Interface contacts:
Residue R81 in protein 2 contacts residue F57 in protein 1 (closest heavy-atom distance 3.2 Å).
Residue A67 in protein 2 interacts with residue C53 in protein 1 (closest heavy-atom distance 4.9 Å).
Residue V74 in protein 2 interacts with residue T56 in protein 1 (closest heavy-atom distance 4.5 Å).
Residue R81 in protein 2 contacts residue I59 in protein 1 (closest heavy-atom distance 2.9 Å).
Residue Q91 in protein 2 contacts residue I59 in protein 1 (closest heavy-atom distance 4.4 Å).
Residue L71 in protein 2 is in contact with residue C53 in protein 1 (closest heavy-atom distance 3.9 Å).
Residue V74 in protein 2 is in contact with residue F57 in protein 1 (closest heavy-atom distance 4.5 Å).
Residue F73 in protein 2 interacts with residue F57 in protein 1 (closest heavy-atom distance 4.2 Å).
Residue V74 in protein 2 contacts residue C53 in protein 1 (closest heavy-atom distance 3.5 Å).
Residue R96 in protein 2 interacts with residue I59 in protein 1 (closest heavy-atom distance 4.6 Å).
Residue A67 in protein 2 interacts with residue V49 in protein 1 (closest heavy-atom distance 3.6 Å).
Residue A63 in protein 2 is in contact with residue G46 in protein 1 (closest heavy-atom distance 4.3 Å).
Residue A67 in protein 2 is in contact with residue F50 in protein 1 (closest heavy-atom distance 3.6 Å).
Residue V74 in protein 2 is in contact with residue F54 in protein 1 (closest heavy-atom distance 4.9 Å).
Residue Y62 in protein 2 interacts with residue F47 in protein 1 (closest heavy-atom distance 3.7 Å).
Residue C70 in protein 2 contacts residue C53 in protein 1 (closest heavy-atom distance 4.0 Å).
Residue V58 in protein 2 is in contact with residue H39 in protein 1 (closest heavy-atom distance 3.6 Å).
Residue R81 in protein 2 contacts residue T56 in protein 1 (closest heavy-atom distance 3.9 Å).
Residue Y62 in protein 2 contacts residue G46 in protein 1 (closest heavy-atom distance 3.8 Å).
Residue C70 in protein 2 interacts with residue F50 in protein 1 (closest heavy-atom distance 3.5 Å).
Residue Y62 in protein 2 contacts residue I43 in protein 1 (closest heavy-atom distance 3.7 Å).
Residue D77 in protein 2 is in contact with residue F57 in protein 1 (closest heavy-atom distance 3.2 Å).
Residue I92 in protein 2 interacts with residue T56 in protein 1 (closest heavy-atom distance 3.9 Å).
Residue Y62 in protein 2 contacts residue F50 in protein 1 (closest heavy-atom distance 4.4 Å).
Residue R81 in protein 2 contacts residue F58 in protein 1 (closest heavy-atom distance 4.8 Å).
Residue V60 in protein 2 contacts residue Y42 in protein 1 (closest heavy-atom distance 3.5 Å).
Residue A63 in protein 2 interacts with residue Y42 in protein 1 (closest heavy-atom distance 3.5 Å).
Residue G59 in protein 2 is in contact with residue H39 in protein 1 (closest heavy-atom distance 3.5 Å).
Residue C70 in protein 2 interacts with residue F54 in protein 1 (closest heavy-atom distance 4.9 Å).
Residue G59 in protein 2 interacts with residue I43 in protein 1 (closest heavy-atom distance 4.2 Å).
Residue V60 in protein 2 interacts with residue K38 in protein 1 (closest heavy-atom distance 4.7 Å).
Residue G59 in protein 2 is in contact with residue Y42 in protein 1 (closest heavy-atom distance 3.3 Å).
Residue Y62 in protein 2 interacts with residue Y42 in protein 1 (closest heavy-atom distance 4.2 Å).
Residue G66 in protein 2 contacts residue F50 in protein 1 (closest heavy-atom distance 3.3 Å).

Sequence of protein 2:
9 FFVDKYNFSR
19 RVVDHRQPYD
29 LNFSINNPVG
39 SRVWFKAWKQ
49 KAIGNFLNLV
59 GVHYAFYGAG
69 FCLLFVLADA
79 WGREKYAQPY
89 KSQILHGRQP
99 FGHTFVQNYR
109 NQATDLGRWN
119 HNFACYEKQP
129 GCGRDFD

Sequence of protein 1:
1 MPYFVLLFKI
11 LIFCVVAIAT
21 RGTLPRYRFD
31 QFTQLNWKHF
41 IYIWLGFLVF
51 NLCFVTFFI

This data describes a binding interaction between two proteins.